Contacts between the two chains:
Residue T15 in the second protein contacts residue E61 in the first protein (closest heavy-atom distance 3.8 Å).
Residue Q180 in the second protein contacts residue Y19 in the first protein (closest heavy-atom distance 3.5 Å).
Residue I281 in the second protein interacts with residue L55 in the first protein (closest heavy-atom distance 4.1 Å).
Residue L177 in the second protein is in contact with residue Y19 in the first protein (closest heavy-atom distance 3.2 Å).
Residue L177 in the second protein interacts with residue L48 in the first protein (closest heavy-atom distance 3.9 Å).
Residue N181 in the second protein interacts with residue V18 in the first protein (closest heavy-atom distance 3.7 Å).
Residue D178 in the second protein interacts with residue L48 in the first protein (closest heavy-atom distance 4.4 Å).
Residue I289 in the second protein contacts residue C57 in the first protein (closest heavy-atom distance 4.1 Å).
Residue K170 in the second protein is in contact with residue A51 in the first protein (closest heavy-atom distance 4.4 Å).
Residue N181 in the second protein interacts with residue Y19 in the first protein (closest heavy-atom distance 3.7 Å).
Residue Q219 in the second protein is in contact with residue L55 in the first protein (closest heavy-atom distance 3.8 Å).
Residue K170 in the second protein is in contact with residue V47 in the first protein (closest heavy-atom distance 3.3 Å).
Residue Q18 in the second protein is in contact with residue E61 in the first protein (closest heavy-atom distance 4.3 Å).
Residue T15 in the second protein is in contact with residue E62 in the first protein (closest heavy-atom distance 4.3 Å).
Residue Q180 in the second protein is in contact with residue V18 in the first protein (closest heavy-atom distance 3.8 Å).
Residue N181 in the second protein interacts with residue L14 in the first protein (closest heavy-atom distance 4.4 Å).
Residue I281 in the second protein interacts with residue F12 in the first protein (closest heavy-atom distance 4.4 Å).
Residue M192 in the second protein is in contact with residue N20 in the first protein (closest heavy-atom distance 4.2 Å).
Residue H173 in the second protein is in contact with residue I24 in the first protein (closest heavy-atom distance 3.4 Å).
Residue F214 in the second protein is in contact with residue V58 in the first protein (closest heavy-atom distance 3.4 Å).
Residue R4 in the second protein interacts with residue S60 in the first protein (closest heavy-atom distance 4.3 Å).
Residue T216 in the second protein contacts residue G54 in the first protein (closest heavy-atom distance 2.9 Å).
Residue T15 in the second protein contacts residue V58 in the first protein (closest heavy-atom distance 3.6 Å).
Residue Q180 in the second protein is in contact with residue N20 in the first protein (closest heavy-atom distance 3.2 Å).
Residue Y184 in the second protein interacts with residue V18 in the first protein (closest heavy-atom distance 3.4 Å).
Residue F175 in the second protein is in contact with residue A51 in the first protein (closest heavy-atom distance 3.4 Å).
Residue Y196 in the second protein is in contact with residue F23 in the first protein (closest heavy-atom distance 3.8 Å).
Residue F176 in the second protein is in contact with residue D21 in the first protein (closest heavy-atom distance 3.2 Å).
Residue T216 in the second protein contacts residue M53 in the first protein (closest heavy-atom distance 3.4 Å).
Residue K170 in the second protein contacts residue R46 in the first protein (closest heavy-atom distance 3.7 Å).
Residue Y9 in the second protein interacts with residue E61 in the first protein (closest heavy-atom distance 3.2 Å).
Residue I289 in the second protein contacts residue G56 in the first protein (closest heavy-atom distance 3.5 Å).
Residue P218 in the second protein interacts with residue A51 in the first protein (closest heavy-atom distance 3.3 Å).
Residue G174 in the second protein interacts with residue A51 in the first protein (closest heavy-atom distance 3.7 Å).
Residue P218 in the second protein interacts with residue L55 in the first protein (closest heavy-atom distance 4.2 Å).
Residue L177 in the second protein interacts with residue Y44 in the first protein (closest heavy-atom distance 3.6 Å).
Residue D178 in the second protein is in contact with residue F52 in the first protein (closest heavy-atom distance 3.3 Å).
Residue N181 in the second protein contacts residue K15 in the first protein (closest heavy-atom distance 3.8 Å).
Residue Q219 in the second protein contacts residue G54 in the first protein (closest heavy-atom distance 3.9 Å).
Residue F176 in the second protein is in contact with residue P22 in the first protein (closest heavy-atom distance 3.7 Å).
Residue G174 in the second protein is in contact with residue V47 in the first protein (closest heavy-atom distance 3.9 Å).
Residue F175 in the second protein contacts residue F52 in the first protein (closest heavy-atom distance 3.6 Å).
Residue Y236 in the second protein interacts with residue F52 in the first protein (closest heavy-atom distance 3.4 Å).
Residue L177 in the second protein contacts residue D21 in the first protein (closest heavy-atom distance 4.0 Å).
Residue Y3 in the second protein interacts with residue G54 in the first protein (closest heavy-atom distance 3.7 Å).
Residue S13 in the second protein is in contact with residue E61 in the first protein (closest heavy-atom distance 2.9 Å).
Residue P171 in the second protein contacts residue E50 in the first protein (closest heavy-atom distance 4.1 Å).
Residue Y9 in the second protein contacts residue S60 in the first protein (closest heavy-atom distance 2.6 Å).
Residue Y3 in the second protein contacts residue M53 in the first protein (closest heavy-atom distance 3.9 Å).
Residue H173 in the second protein interacts with residue F23 in the first protein (closest heavy-atom distance 4.0 Å).
Residue K170 in the second protein interacts with residue E50 in the first protein (closest heavy-atom distance 3.4 Å).
Residue H173 in the second protein interacts with residue D21 in the first protein (closest heavy-atom distance 2.7 Å).
Residue L286 in the second protein interacts with residue L55 in the first protein (closest heavy-atom distance 3.8 Å).
Residue P218 in the second protein contacts residue M53 in the first protein (closest heavy-atom distance 3.4 Å).
Residue P171 in the second protein interacts with residue A51 in the first protein (closest heavy-atom distance 4.0 Å).
Residue Q219 in the second protein interacts with residue G56 in the first protein (closest heavy-atom distance 3.1 Å).
Residue M192 in the second protein contacts residue P22 in the first protein (closest heavy-atom distance 4.2 Å).
Residue G174 in the second protein is in contact with residue L48 in the first protein (closest heavy-atom distance 4.1 Å).
Residue H173 in the second protein interacts with residue V47 in the first protein (closest heavy-atom distance 3.7 Å).
Residue Y215 in the second protein is in contact with residue V58 in the first protein (closest heavy-atom distance 3.7 Å).

Sequence of the second protein:
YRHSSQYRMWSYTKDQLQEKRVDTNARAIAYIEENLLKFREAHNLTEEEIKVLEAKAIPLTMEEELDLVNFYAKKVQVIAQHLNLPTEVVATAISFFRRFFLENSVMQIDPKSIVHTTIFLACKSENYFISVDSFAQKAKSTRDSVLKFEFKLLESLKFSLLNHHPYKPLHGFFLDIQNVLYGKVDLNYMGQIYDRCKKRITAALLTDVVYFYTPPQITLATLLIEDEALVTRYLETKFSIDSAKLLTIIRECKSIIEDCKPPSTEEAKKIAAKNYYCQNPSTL

These two protein chains interact to form a complex.

Sequence of the first protein:
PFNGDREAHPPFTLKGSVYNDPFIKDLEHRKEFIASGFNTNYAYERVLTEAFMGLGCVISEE